Sequence of protein 2:
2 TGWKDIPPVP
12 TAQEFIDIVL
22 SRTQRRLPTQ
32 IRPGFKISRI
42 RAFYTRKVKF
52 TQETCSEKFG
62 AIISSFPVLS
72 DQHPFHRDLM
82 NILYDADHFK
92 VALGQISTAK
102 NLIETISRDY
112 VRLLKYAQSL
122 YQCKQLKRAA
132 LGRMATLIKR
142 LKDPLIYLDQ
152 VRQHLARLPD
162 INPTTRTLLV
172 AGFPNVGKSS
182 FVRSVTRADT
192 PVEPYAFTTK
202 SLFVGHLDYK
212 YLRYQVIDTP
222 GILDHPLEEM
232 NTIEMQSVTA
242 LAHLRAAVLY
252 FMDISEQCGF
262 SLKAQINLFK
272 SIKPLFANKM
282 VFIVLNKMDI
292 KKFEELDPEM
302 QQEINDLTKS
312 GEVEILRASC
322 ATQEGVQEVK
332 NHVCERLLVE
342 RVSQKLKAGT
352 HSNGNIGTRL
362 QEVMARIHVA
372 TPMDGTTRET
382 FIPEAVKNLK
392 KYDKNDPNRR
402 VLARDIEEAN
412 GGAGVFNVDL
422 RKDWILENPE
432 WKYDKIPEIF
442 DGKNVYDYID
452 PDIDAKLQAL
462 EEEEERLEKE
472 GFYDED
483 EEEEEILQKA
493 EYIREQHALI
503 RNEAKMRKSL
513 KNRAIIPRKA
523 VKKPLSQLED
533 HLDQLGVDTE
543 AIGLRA

This data describes a binding interaction between two proteins.

Sequence of protein 1:
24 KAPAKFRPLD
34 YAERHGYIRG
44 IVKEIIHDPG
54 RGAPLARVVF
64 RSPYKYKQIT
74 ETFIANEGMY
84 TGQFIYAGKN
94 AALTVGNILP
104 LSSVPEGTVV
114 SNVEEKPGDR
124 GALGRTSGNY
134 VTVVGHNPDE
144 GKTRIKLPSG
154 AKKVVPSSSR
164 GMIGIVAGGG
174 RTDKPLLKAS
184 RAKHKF

Interface contacts:
Residue K274 in protein 2 is in contact with residue E143 in protein 1 (closest heavy-atom distance 3.3 Å).
Residue G312 in protein 2 is in contact with residue E143 in protein 1 (closest heavy-atom distance 4.6 Å).
Residue S311 in protein 2 interacts with residue E143 in protein 1 (closest heavy-atom distance 3.5 Å).
Residue E229 in protein 2 is in contact with residue Y34 in protein 1 (closest heavy-atom distance 4.4 Å).
Residue E229 in protein 2 interacts with residue H38 in protein 1 (closest heavy-atom distance 3.0 Å).